These two protein chains interact to form a complex.

Sequence of chain A:
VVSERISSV

Sequence of chain B:
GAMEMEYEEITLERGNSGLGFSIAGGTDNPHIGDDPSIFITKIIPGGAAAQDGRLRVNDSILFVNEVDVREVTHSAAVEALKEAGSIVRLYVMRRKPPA

Contacts between the two chains:
Residue V78 in chain B is in contact with residue V9 in chain A (closest heavy-atom distance 4.0 Å).
Residue H74 in chain B contacts residue S8 in chain A (closest heavy-atom distance 3.3 Å).
Residue V78 in chain B contacts residue S8 in chain A (closest heavy-atom distance 3.7 Å).
Residue K42 in chain B interacts with residue I6 in chain A (closest heavy-atom distance 4.3 Å).
Residue H74 in chain B contacts residue E4 in chain A (closest heavy-atom distance 4.8 Å).
Residue G33 in chain B is in contact with residue V2 in chain A (closest heavy-atom distance 4.8 Å).
Residue A24 in chain B is in contact with residue I6 in chain A (closest heavy-atom distance 3.6 Å).
Residue P30 in chain B is in contact with residue E4 in chain A (closest heavy-atom distance 3.6 Å).
Residue H74 in chain B contacts residue S7 in chain A (closest heavy-atom distance 4.6 Å).
Residue I23 in chain B interacts with residue V9 in chain A (closest heavy-atom distance 3.3 Å).
Residue H31 in chain B is in contact with residue E4 in chain A (closest heavy-atom distance 3.5 Å).
Residue I32 in chain B interacts with residue S3 in chain A (closest heavy-atom distance 4.2 Å).
Residue S22 in chain B interacts with residue I6 in chain A (closest heavy-atom distance 3.5 Å).
Residue L81 in chain B contacts residue V9 in chain A (closest heavy-atom distance 3.3 Å).
Residue I23 in chain B contacts residue I6 in chain A (closest heavy-atom distance 3.6 Å).
Residue H31 in chain B interacts with residue S3 in chain A (closest heavy-atom distance 3.1 Å).
Residue S22 in chain B interacts with residue S8 in chain A (closest heavy-atom distance 3.1 Å).
Residue F21 in chain B is in contact with residue V9 in chain A (closest heavy-atom distance 2.9 Å).
Residue N29 in chain B contacts residue R5 in chain A (closest heavy-atom distance 3.9 Å).
Residue I32 in chain B interacts with residue V1 in chain A (closest heavy-atom distance 3.8 Å).
Residue S22 in chain B is in contact with residue V9 in chain A (closest heavy-atom distance 4.1 Å).
Residue F21 in chain B contacts residue S8 in chain A (closest heavy-atom distance 3.8 Å).
Residue H74 in chain B contacts residue R5 in chain A (closest heavy-atom distance 4.5 Å).
Residue K82 in chain B contacts residue V9 in chain A (closest heavy-atom distance 4.1 Å).
Residue T41 in chain B is in contact with residue I6 in chain A (closest heavy-atom distance 3.3 Å).
Residue H74 in chain B is in contact with residue I6 in chain A (closest heavy-atom distance 4.1 Å).
Residue S22 in chain B is in contact with residue S7 in chain A (closest heavy-atom distance 4.5 Å).
Residue G18 in chain B is in contact with residue V9 in chain A (closest heavy-atom distance 3.7 Å).
Residue I23 in chain B is in contact with residue S8 in chain A (closest heavy-atom distance 3.1 Å).
Residue P30 in chain B interacts with residue S3 in chain A (closest heavy-atom distance 3.1 Å).
Residue I32 in chain B interacts with residue V2 in chain A (closest heavy-atom distance 3.7 Å).
Residue L19 in chain B contacts residue V9 in chain A (closest heavy-atom distance 3.8 Å).
Residue H31 in chain B is in contact with residue V1 in chain A (closest heavy-atom distance 2.9 Å).